Residue-level contacts at the interface:
Residue T82 in chain A is in contact with residue R46 in chain B (closest heavy-atom distance 4.9 Å).
Residue T81 in chain A contacts residue N45 in chain B (closest heavy-atom distance 3.2 Å).

This data describes a binding interaction between two proteins.

Sequence of chain B:
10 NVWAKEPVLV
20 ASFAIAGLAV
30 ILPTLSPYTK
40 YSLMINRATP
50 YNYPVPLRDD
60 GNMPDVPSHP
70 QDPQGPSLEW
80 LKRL

Sequence of chain A:
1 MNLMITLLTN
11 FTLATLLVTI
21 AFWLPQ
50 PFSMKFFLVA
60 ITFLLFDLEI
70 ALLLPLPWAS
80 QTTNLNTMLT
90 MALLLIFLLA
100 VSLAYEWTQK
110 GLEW